Sequence of the first protein:
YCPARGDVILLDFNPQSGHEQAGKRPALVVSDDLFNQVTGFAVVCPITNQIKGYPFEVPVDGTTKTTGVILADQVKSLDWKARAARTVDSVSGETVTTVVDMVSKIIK

These two protein chains interact to form a complex.

Interface contacts:
Residue Q77 in the first protein is in contact with residue H19 in the second protein (closest heavy-atom distance 3.8 Å).
Residue K55 in the first protein interacts with residue N17 in the second protein (closest heavy-atom distance 2.9 Å).
Residue G43 in the first protein interacts with residue K29 in the second protein (closest heavy-atom distance 3.2 Å).
Residue Y57 in the first protein is in contact with residue N17 in the second protein (closest heavy-atom distance 3.0 Å).
Residue L81 in the first protein contacts residue E30 in the second protein (closest heavy-atom distance 3.6 Å).
Residue G56 in the first protein contacts residue N17 in the second protein (closest heavy-atom distance 3.2 Å).
Residue R28 in the first protein contacts residue L23 in the second protein (closest heavy-atom distance 4.1 Å).
Residue Q53 in the first protein is in contact with residue H19 in the second protein (closest heavy-atom distance 3.1 Å).
Residue Y57 in the first protein interacts with residue C13 in the second protein (closest heavy-atom distance 4.0 Å).
Residue R86 in the first protein contacts residue Q27 in the second protein (closest heavy-atom distance 3.5 Å).
Residue T51 in the first protein contacts residue H19 in the second protein (closest heavy-atom distance 4.1 Å).
Residue S80 in the first protein is in contact with residue E30 in the second protein (closest heavy-atom distance 4.0 Å).
Residue F59 in the first protein contacts residue L10 in the second protein (closest heavy-atom distance 3.9 Å).
Residue K108 in the first protein contacts residue P4 in the second protein (closest heavy-atom distance 2.7 Å).
Residue R28 in the first protein interacts with residue Y22 in the second protein (closest heavy-atom distance 3.4 Å).
Residue P58 in the first protein is in contact with residue Q12 in the second protein (closest heavy-atom distance 3.4 Å).
Residue P58 in the first protein interacts with residue N17 in the second protein (closest heavy-atom distance 4.0 Å).
Residue D82 in the first protein interacts with residue K29 in the second protein (closest heavy-atom distance 3.0 Å).
Residue L74 in the first protein interacts with residue H19 in the second protein (closest heavy-atom distance 3.7 Å).
Residue I109 in the first protein contacts residue L6 in the second protein (closest heavy-atom distance 4.0 Å).
Residue R86 in the first protein contacts residue E30 in the second protein (closest heavy-atom distance 2.9 Å).
Residue P49 in the first protein interacts with residue Y22 in the second protein (closest heavy-atom distance 3.7 Å).
Residue M105 in the first protein interacts with residue L9 in the second protein (closest heavy-atom distance 4.1 Å).
Residue K55 in the first protein interacts with residue H19 in the second protein (closest heavy-atom distance 3.8 Å).
Residue E23 in the first protein contacts residue E21 in the second protein (closest heavy-atom distance 4.1 Å).
Residue F44 in the first protein is in contact with residue K29 in the second protein (closest heavy-atom distance 3.5 Å).
Residue A85 in the first protein interacts with residue G28 in the second protein (closest heavy-atom distance 3.8 Å).
Residue F16 in the first protein is in contact with residue C24 in the second protein (closest heavy-atom distance 4.0 Å).
Residue P18 in the first protein contacts residue D25 in the second protein (closest heavy-atom distance 3.9 Å).
Residue R86 in the first protein contacts residue S26 in the second protein (closest heavy-atom distance 4.0 Å).
Residue K79 in the first protein interacts with residue L23 in the second protein (closest heavy-atom distance 3.5 Å).
Residue F16 in the first protein interacts with residue D25 in the second protein (closest heavy-atom distance 3.4 Å).
Residue T51 in the first protein is in contact with residue Y22 in the second protein (closest heavy-atom distance 2.7 Å).
Residue P58 in the first protein contacts residue L9 in the second protein (closest heavy-atom distance 3.2 Å).
Residue D82 in the first protein contacts residue G28 in the second protein (closest heavy-atom distance 3.9 Å).
Residue Y57 in the first protein is in contact with residue R18 in the second protein (closest heavy-atom distance 3.6 Å).
Residue D82 in the first protein is in contact with residue E30 in the second protein (closest heavy-atom distance 2.9 Å).
Residue D82 in the first protein is in contact with residue Q27 in the second protein (closest heavy-atom distance 3.9 Å).
Residue Y57 in the first protein contacts residue H19 in the second protein (closest heavy-atom distance 3.7 Å).
Residue K55 in the first protein contacts residue E16 in the second protein (closest heavy-atom distance 3.7 Å).
Residue Q53 in the first protein is in contact with residue Y22 in the second protein (closest heavy-atom distance 4.2 Å).
Residue T42 in the first protein interacts with residue K29 in the second protein (closest heavy-atom distance 3.9 Å).
Residue E60 in the first protein interacts with residue H19 in the second protein (closest heavy-atom distance 2.7 Å).
Residue N17 in the first protein is in contact with residue Q27 in the second protein (closest heavy-atom distance 2.8 Å).
Residue E23 in the first protein is in contact with residue H20 in the second protein (closest heavy-atom distance 3.6 Å).
Residue R86 in the first protein interacts with residue D25 in the second protein (closest heavy-atom distance 2.7 Å).
Residue F16 in the first protein is in contact with residue L23 in the second protein (closest heavy-atom distance 3.9 Å).
Residue L81 in the first protein is in contact with residue L23 in the second protein (closest heavy-atom distance 3.9 Å).
Residue K79 in the first protein interacts with residue E21 in the second protein (closest heavy-atom distance 3.3 Å).
Residue Q77 in the first protein interacts with residue Y22 in the second protein (closest heavy-atom distance 2.7 Å).
Residue L74 in the first protein contacts residue Y22 in the second protein (closest heavy-atom distance 3.6 Å).
Residue K108 in the first protein interacts with residue L6 in the second protein (closest heavy-atom distance 3.5 Å).
Residue R86 in the first protein contacts residue L23 in the second protein (closest heavy-atom distance 3.8 Å).
Residue Q77 in the first protein contacts residue E21 in the second protein (closest heavy-atom distance 3.5 Å).
Residue F44 in the first protein contacts residue E30 in the second protein (closest heavy-atom distance 4.0 Å).
Residue K55 in the first protein interacts with residue R18 in the second protein (closest heavy-atom distance 3.1 Å).
Residue Q77 in the first protein is in contact with residue H20 in the second protein (closest heavy-atom distance 2.9 Å).
Residue P58 in the first protein contacts residue C13 in the second protein (closest heavy-atom distance 3.5 Å).
Residue N17 in the first protein contacts residue D25 in the second protein (closest heavy-atom distance 2.8 Å).
Residue K79 in the first protein is in contact with residue Y22 in the second protein (closest heavy-atom distance 3.1 Å).

Sequence of the second protein:
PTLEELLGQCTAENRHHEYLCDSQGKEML